Residue-level contacts at the interface:
Residue T43 in protein 2 is in contact with residue A21 in protein 1 (closest heavy-atom distance 2.8 Å).
Residue T117 in protein 2 is in contact with residue D20 in protein 1 (closest heavy-atom distance 3.9 Å).
Residue G139 in protein 2 interacts with residue F40 in protein 1 (closest heavy-atom distance 3.2 Å).
Residue D15 in protein 2 is in contact with residue T11 in protein 1 (closest heavy-atom distance 3.8 Å).
Residue F143 in protein 2 is in contact with residue F36 in protein 1 (closest heavy-atom distance 3.5 Å).
Residue P114 in protein 2 contacts residue L16 in protein 1 (closest heavy-atom distance 3.3 Å).
Residue S27 in protein 2 is in contact with residue Y17 in protein 1 (closest heavy-atom distance 2.6 Å).
Residue L49 in protein 2 contacts residue Y25 in protein 1 (closest heavy-atom distance 2.8 Å).
Residue L49 in protein 2 is in contact with residue S30 in protein 1 (closest heavy-atom distance 3.2 Å).
Residue I18 in protein 2 contacts residue T11 in protein 1 (closest heavy-atom distance 3.9 Å).
Residue E22 in protein 2 contacts residue Y17 in protein 1 (closest heavy-atom distance 3.9 Å).
Residue I18 in protein 2 contacts residue G12 in protein 1 (closest heavy-atom distance 3.2 Å).
Residue L48 in protein 2 interacts with residue A37 in protein 1 (closest heavy-atom distance 3.8 Å).
Residue T98 in protein 2 contacts residue L47 in protein 1 (closest heavy-atom distance 3.7 Å).
Residue I102 in protein 2 is in contact with residue R43 in protein 1 (closest heavy-atom distance 3.2 Å).
Residue T117 in protein 2 is in contact with residue D15 in protein 1 (closest heavy-atom distance 3.1 Å).
Residue I95 in protein 2 contacts residue I51 in protein 1 (closest heavy-atom distance 3.9 Å).
Residue A135 in protein 2 is in contact with residue F40 in protein 1 (closest heavy-atom distance 3.9 Å).
Residue L118 in protein 2 is in contact with residue D15 in protein 1 (closest heavy-atom distance 3.2 Å).
Residue K136 in protein 2 is in contact with residue T41 in protein 1 (closest heavy-atom distance 3.7 Å).
Residue Y41 in protein 2 interacts with residue S19 in protein 1 (closest heavy-atom distance 2.8 Å).
Residue L116 in protein 2 is in contact with residue D15 in protein 1 (closest heavy-atom distance 3.1 Å).
Residue F142 in protein 2 contacts residue L50 in protein 1 (closest heavy-atom distance 3.6 Å).
Residue L116 in protein 2 interacts with residue L16 in protein 1 (closest heavy-atom distance 2.2 Å).
Residue I18 in protein 2 is in contact with residue Q13 in protein 1 (closest heavy-atom distance 3.0 Å).
Residue D126 in protein 2 is in contact with residue L16 in protein 1 (closest heavy-atom distance 3.0 Å).
Residue F142 in protein 2 interacts with residue F49 in protein 1 (closest heavy-atom distance 3.3 Å).
Residue T43 in protein 2 interacts with residue D20 in protein 1 (closest heavy-atom distance 3.0 Å).
Residue V45 in protein 2 is in contact with residue S23 in protein 1 (closest heavy-atom distance 3.9 Å).
Residue S36 in protein 2 contacts residue S19 in protein 1 (closest heavy-atom distance 3.3 Å).
Residue L48 in protein 2 is in contact with residue T41 in protein 1 (closest heavy-atom distance 3.6 Å).
Residue L118 in protein 2 contacts residue L16 in protein 1 (closest heavy-atom distance 2.9 Å).
Residue R42 in protein 2 is in contact with residue D20 in protein 1 (closest heavy-atom distance 3.2 Å).
Residue S36 in protein 2 is in contact with residue A21 in protein 1 (closest heavy-atom distance 3.2 Å).
Residue S104 in protein 2 contacts residue R43 in protein 1 (closest heavy-atom distance 2.8 Å).
Residue S36 in protein 2 is in contact with residue G18 in protein 1 (closest heavy-atom distance 3.1 Å).
Residue P114 in protein 2 interacts with residue W14 in protein 1 (closest heavy-atom distance 2.7 Å).
Residue G101 in protein 2 contacts residue R43 in protein 1 (closest heavy-atom distance 2.9 Å).
Residue K122 in protein 2 contacts residue I7 in protein 1 (closest heavy-atom distance 3.4 Å).
Residue A135 in protein 2 contacts residue T41 in protein 1 (closest heavy-atom distance 3.4 Å).
Residue T26 in protein 2 contacts residue Y17 in protein 1 (closest heavy-atom distance 3.0 Å).
Residue R42 in protein 2 interacts with residue A21 in protein 1 (closest heavy-atom distance 3.3 Å).
Residue N13 in protein 2 interacts with residue D15 in protein 1 (closest heavy-atom distance 3.8 Å).
Residue T43 in protein 2 interacts with residue P22 in protein 1 (closest heavy-atom distance 3.2 Å).
Residue F142 in protein 2 is in contact with residue F40 in protein 1 (closest heavy-atom distance 3.9 Å).
Residue L116 in protein 2 contacts residue T10 in protein 1 (closest heavy-atom distance 3.7 Å).
Residue S94 in protein 2 contacts residue L50 in protein 1 (closest heavy-atom distance 3.5 Å).
Residue N46 in protein 2 interacts with residue Y25 in protein 1 (closest heavy-atom distance 3.6 Å).
Residue A131 in protein 2 contacts residue R43 in protein 1 (closest heavy-atom distance 3.2 Å).
Residue F143 in protein 2 interacts with residue F40 in protein 1 (closest heavy-atom distance 3.9 Å).
Residue I99 in protein 2 interacts with residue L47 in protein 1 (closest heavy-atom distance 3.6 Å).
Residue T117 in protein 2 is in contact with residue L16 in protein 1 (closest heavy-atom distance 3.3 Å).
Residue A135 in protein 2 contacts residue R43 in protein 1 (closest heavy-atom distance 3.4 Å).
Residue I95 in protein 2 is in contact with residue L50 in protein 1 (closest heavy-atom distance 3.9 Å).
Residue V45 in protein 2 is in contact with residue P24 in protein 1 (closest heavy-atom distance 3.8 Å).
Residue L35 in protein 2 is in contact with residue S19 in protein 1 (closest heavy-atom distance 3.5 Å).
Residue L116 in protein 2 interacts with residue N9 in protein 1 (closest heavy-atom distance 3.5 Å).
Residue L84 in protein 2 is in contact with residue Y60 in protein 1 (closest heavy-atom distance 3.2 Å).
Residue V91 in protein 2 is in contact with residue L50 in protein 1 (closest heavy-atom distance 3.8 Å).
Residue A44 in protein 2 interacts with residue P22 in protein 1 (closest heavy-atom distance 3.7 Å).

The following describes two proteins that form a bound complex.

Sequence of protein 2:
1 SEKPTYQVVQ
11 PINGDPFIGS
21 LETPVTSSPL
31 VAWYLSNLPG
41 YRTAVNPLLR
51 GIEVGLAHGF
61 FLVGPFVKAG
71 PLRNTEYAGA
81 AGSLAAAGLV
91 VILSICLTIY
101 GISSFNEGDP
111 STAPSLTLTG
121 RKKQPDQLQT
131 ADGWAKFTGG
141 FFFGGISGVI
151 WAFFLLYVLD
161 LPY

Sequence of protein 1:
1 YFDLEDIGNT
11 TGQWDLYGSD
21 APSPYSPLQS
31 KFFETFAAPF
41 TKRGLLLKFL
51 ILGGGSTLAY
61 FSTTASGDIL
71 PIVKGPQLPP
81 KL